Sequence of protein 2:
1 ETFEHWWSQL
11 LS

Sequence of protein 1:
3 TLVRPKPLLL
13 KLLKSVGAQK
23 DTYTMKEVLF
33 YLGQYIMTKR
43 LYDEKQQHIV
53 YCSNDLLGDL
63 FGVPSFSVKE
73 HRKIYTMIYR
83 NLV

This data describes a binding interaction between two proteins.

Residue-level contacts at the interface:
Residue V70 in protein 1 contacts residue W6 in protein 2 (closest heavy-atom distance 3.5 Å).
Residue K28 in protein 1 is in contact with residue S12 in protein 2 (closest heavy-atom distance 4.3 Å).
Residue Q49 in protein 1 is in contact with residue F3 in protein 2 (closest heavy-atom distance 2.8 Å).
Residue H73 in protein 1 contacts residue L10 in protein 2 (closest heavy-atom distance 3.6 Å).
Residue G35 in protein 1 interacts with residue W7 in protein 2 (closest heavy-atom distance 3.3 Å).
Residue M39 in protein 1 contacts residue E4 in protein 2 (closest heavy-atom distance 3.6 Å).
Residue G35 in protein 1 is in contact with residue F3 in protein 2 (closest heavy-atom distance 3.7 Å).
Residue V70 in protein 1 contacts residue F3 in protein 2 (closest heavy-atom distance 3.6 Å).
Residue L31 in protein 1 interacts with residue L11 in protein 2 (closest heavy-atom distance 3.7 Å).
Residue L31 in protein 1 contacts residue L10 in protein 2 (closest heavy-atom distance 3.7 Å).
Residue L34 in protein 1 is in contact with residue W7 in protein 2 (closest heavy-atom distance 3.8 Å).
Residue H73 in protein 1 interacts with residue Q9 in protein 2 (closest heavy-atom distance 4.5 Å).
Residue K71 in protein 1 contacts residue W6 in protein 2 (closest heavy-atom distance 3.4 Å).
Residue K28 in protein 1 interacts with residue L11 in protein 2 (closest heavy-atom distance 2.8 Å).
Residue I76 in protein 1 is in contact with residue L10 in protein 2 (closest heavy-atom distance 4.0 Å).
Residue I38 in protein 1 contacts residue F3 in protein 2 (closest heavy-atom distance 3.3 Å).
Residue Y77 in protein 1 is in contact with residue L10 in protein 2 (closest heavy-atom distance 4.1 Å).
Residue Q49 in protein 1 is in contact with residue T2 in protein 2 (closest heavy-atom distance 3.2 Å).
Residue F32 in protein 1 is in contact with residue W7 in protein 2 (closest heavy-atom distance 4.6 Å).
Residue H50 in protein 1 contacts residue W6 in protein 2 (closest heavy-atom distance 3.7 Å).
Residue F32 in protein 1 contacts residue L11 in protein 2 (closest heavy-atom distance 3.8 Å).
Residue Q49 in protein 1 contacts residue W6 in protein 2 (closest heavy-atom distance 3.9 Å).
Residue V70 in protein 1 contacts residue L10 in protein 2 (closest heavy-atom distance 4.2 Å).
Residue Q49 in protein 1 interacts with residue E1 in protein 2 (closest heavy-atom distance 3.6 Å).
Residue F68 in protein 1 is in contact with residue W7 in protein 2 (closest heavy-atom distance 4.5 Å).
Residue M39 in protein 1 is in contact with residue F3 in protein 2 (closest heavy-atom distance 3.9 Å).
Residue I38 in protein 1 is in contact with residue W7 in protein 2 (closest heavy-atom distance 3.6 Å).
Residue V70 in protein 1 interacts with residue W7 in protein 2 (closest heavy-atom distance 3.6 Å).
Residue Y44 in protein 1 contacts residue F3 in protein 2 (closest heavy-atom distance 3.5 Å).
Residue L31 in protein 1 contacts residue W7 in protein 2 (closest heavy-atom distance 2.8 Å).
Residue I76 in protein 1 contacts residue W7 in protein 2 (closest heavy-atom distance 4.2 Å).
Residue V52 in protein 1 contacts residue F3 in protein 2 (closest heavy-atom distance 4.1 Å).